Sequence of chain A:
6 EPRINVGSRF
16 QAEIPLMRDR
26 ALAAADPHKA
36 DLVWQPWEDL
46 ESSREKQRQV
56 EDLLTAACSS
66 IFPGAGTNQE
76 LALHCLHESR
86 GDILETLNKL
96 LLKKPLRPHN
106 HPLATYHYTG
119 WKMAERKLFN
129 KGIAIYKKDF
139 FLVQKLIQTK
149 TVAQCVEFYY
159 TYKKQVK

Interface contacts:
Residue A132 in chain B interacts with residue K135 in chain A (closest heavy-atom distance 3.6 Å).
Residue K135 in chain B contacts residue K135 in chain A (closest heavy-atom distance 3.2 Å).
Residue Y160 in chain B contacts residue V164 in chain A (closest heavy-atom distance 2.8 Å).
Residue K135 in chain B contacts residue A132 in chain A (closest heavy-atom distance 3.6 Å).
Residue N128 in chain B is in contact with residue V164 in chain A (closest heavy-atom distance 4.9 Å).
Residue V164 in chain B contacts residue Y160 in chain A (closest heavy-atom distance 2.9 Å).
Residue Y160 in chain B is in contact with residue Y160 in chain A (closest heavy-atom distance 4.8 Å).

The following describes two proteins that form a bound complex.

Sequence of chain B:
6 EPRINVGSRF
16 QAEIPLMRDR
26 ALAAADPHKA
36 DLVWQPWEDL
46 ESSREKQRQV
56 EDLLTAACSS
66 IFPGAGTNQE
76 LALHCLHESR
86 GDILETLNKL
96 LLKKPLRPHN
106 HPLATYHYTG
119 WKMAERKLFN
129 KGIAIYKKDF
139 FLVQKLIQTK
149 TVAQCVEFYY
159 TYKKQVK